Sequence of protein 1:
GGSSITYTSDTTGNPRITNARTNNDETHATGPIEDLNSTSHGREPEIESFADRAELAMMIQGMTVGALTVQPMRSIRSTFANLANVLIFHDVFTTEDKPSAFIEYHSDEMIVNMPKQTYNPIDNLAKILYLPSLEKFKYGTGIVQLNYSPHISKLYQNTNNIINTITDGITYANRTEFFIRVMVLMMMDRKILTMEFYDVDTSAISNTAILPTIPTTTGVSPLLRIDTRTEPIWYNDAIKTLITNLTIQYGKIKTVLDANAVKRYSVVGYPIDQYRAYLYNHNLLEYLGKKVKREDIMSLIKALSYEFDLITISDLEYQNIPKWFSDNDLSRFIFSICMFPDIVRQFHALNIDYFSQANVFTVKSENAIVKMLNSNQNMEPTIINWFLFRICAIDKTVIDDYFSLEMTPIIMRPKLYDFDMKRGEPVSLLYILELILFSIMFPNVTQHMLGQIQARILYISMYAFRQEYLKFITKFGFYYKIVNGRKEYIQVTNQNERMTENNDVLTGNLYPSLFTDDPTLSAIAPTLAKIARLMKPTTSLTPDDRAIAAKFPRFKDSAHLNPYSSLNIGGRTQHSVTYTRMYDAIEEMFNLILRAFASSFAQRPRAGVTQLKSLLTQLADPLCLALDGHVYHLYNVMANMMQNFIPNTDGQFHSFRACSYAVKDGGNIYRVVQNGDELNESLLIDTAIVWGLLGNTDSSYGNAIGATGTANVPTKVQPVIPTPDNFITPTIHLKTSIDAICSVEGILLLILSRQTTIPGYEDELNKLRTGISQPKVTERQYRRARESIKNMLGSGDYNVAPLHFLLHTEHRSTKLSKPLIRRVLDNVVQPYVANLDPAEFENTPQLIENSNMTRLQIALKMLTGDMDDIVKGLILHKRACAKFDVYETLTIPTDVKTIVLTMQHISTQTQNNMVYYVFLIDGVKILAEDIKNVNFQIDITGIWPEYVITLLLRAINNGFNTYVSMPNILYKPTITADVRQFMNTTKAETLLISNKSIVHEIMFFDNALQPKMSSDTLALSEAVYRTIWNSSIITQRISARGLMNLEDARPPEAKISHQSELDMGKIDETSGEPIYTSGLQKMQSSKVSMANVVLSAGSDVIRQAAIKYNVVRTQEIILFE

This data describes a binding interaction between two proteins.

Residue-level contacts at the interface:
Residue T1098 in protein 2 is in contact with residue S395 in protein 1 (closest heavy-atom distance 3.0 Å).
Residue L1034 in protein 2 interacts with residue L149 in protein 1 (closest heavy-atom distance 3.5 Å).
Residue P202 in protein 2 contacts residue D280 in protein 1 (closest heavy-atom distance 2.8 Å).
Residue S1096 in protein 2 contacts residue S395 in protein 1 (closest heavy-atom distance 3.1 Å).
Residue I203 in protein 2 is in contact with residue Y279 in protein 1 (closest heavy-atom distance 2.2 Å).
Residue L1099 in protein 2 contacts residue D396 in protein 1 (closest heavy-atom distance 3.5 Å).
Residue V193 in protein 2 interacts with residue P126 in protein 1 (closest heavy-atom distance 3.5 Å).
Residue R310 in protein 2 interacts with residue P293 in protein 1 (closest heavy-atom distance 3.1 Å).
Residue A1104 in protein 2 contacts residue R155 in protein 1 (closest heavy-atom distance 2.8 Å).
Residue L1099 in protein 2 is in contact with residue I394 in protein 1 (closest heavy-atom distance 3.6 Å).
Residue R310 in protein 2 interacts with residue T294 in protein 1 (closest heavy-atom distance 3.6 Å).
Residue V1060 in protein 2 contacts residue E127 in protein 1 (closest heavy-atom distance 2.9 Å).
Residue T1067 in protein 2 is in contact with residue V151 in protein 1 (closest heavy-atom distance 3.2 Å).
Residue E1103 in protein 2 is in contact with residue R158 in protein 1 (closest heavy-atom distance 3.1 Å).
Residue D1097 in protein 2 contacts residue E107 in protein 1 (closest heavy-atom distance 3.3 Å).
Residue N201 in protein 2 interacts with residue Y279 in protein 1 (closest heavy-atom distance 2.6 Å).
Residue S1096 in protein 2 is in contact with residue T120 in protein 1 (closest heavy-atom distance 3.2 Å).
Residue E1128 in protein 2 is in contact with residue D116 in protein 1 (closest heavy-atom distance 3.5 Å).
Residue T1108 in protein 2 interacts with residue V151 in protein 1 (closest heavy-atom distance 3.1 Å).
Residue D1097 in protein 2 is in contact with residue A1187 in protein 1 (closest heavy-atom distance 2.3 Å).
Residue K1093 in protein 2 is in contact with residue L117 in protein 1 (closest heavy-atom distance 3.5 Å).
Residue L1099 in protein 2 interacts with residue K1189 in protein 1 (closest heavy-atom distance 3.2 Å).
Residue D1129 in protein 2 is in contact with residue L338 in protein 1 (closest heavy-atom distance 1.9 Å).
Residue F1063 in protein 2 contacts residue Q152 in protein 1 (closest heavy-atom distance 3.4 Å).
Residue L1099 in protein 2 contacts residue S395 in protein 1 (closest heavy-atom distance 3.6 Å).
Residue N1038 in protein 2 is in contact with residue L149 in protein 1 (closest heavy-atom distance 3.4 Å).
Residue A1104 in protein 2 contacts residue M154 in protein 1 (closest heavy-atom distance 3.3 Å).
Residue N201 in protein 2 interacts with residue F278 in protein 1 (closest heavy-atom distance 3.6 Å).
Residue D1097 in protein 2 is in contact with residue S395 in protein 1 (closest heavy-atom distance 2.2 Å).
Residue N201 in protein 2 is in contact with residue D280 in protein 1 (closest heavy-atom distance 2.5 Å).
Residue S1096 in protein 2 interacts with residue Q400 in protein 1 (closest heavy-atom distance 3.3 Å).
Residue Y200 in protein 2 is in contact with residue D280 in protein 1 (closest heavy-atom distance 2.3 Å).
Residue P196 in protein 2 interacts with residue I114 in protein 1 (closest heavy-atom distance 2.4 Å).
Residue T1067 in protein 2 is in contact with residue T150 in protein 1 (closest heavy-atom distance 3.6 Å).
Residue N1126 in protein 2 interacts with residue D116 in protein 1 (closest heavy-atom distance 1.8 Å).
Residue E1128 in protein 2 is in contact with residue N118 in protein 1 (closest heavy-atom distance 3.0 Å).
Residue K1093 in protein 2 is in contact with residue H122 in protein 1 (closest heavy-atom distance 2.8 Å).
Residue M1064 in protein 2 is in contact with residue E129 in protein 1 (closest heavy-atom distance 3.5 Å).
Residue N1065 in protein 2 contacts residue Q152 in protein 1 (closest heavy-atom distance 2.6 Å).
Residue N1126 in protein 2 interacts with residue L117 in protein 1 (closest heavy-atom distance 2.8 Å).
Residue Y1106 in protein 2 contacts residue R155 in protein 1 (closest heavy-atom distance 3.6 Å).
Residue Y1106 in protein 2 interacts with residue P153 in protein 1 (closest heavy-atom distance 3.6 Å).
Residue D1097 in protein 2 contacts residue A110 in protein 1 (closest heavy-atom distance 3.1 Å).
Residue A1104 in protein 2 interacts with residue S156 in protein 1 (closest heavy-atom distance 1.5 Å).
Residue D204 in protein 2 contacts residue D282 in protein 1 (closest heavy-atom distance 3.0 Å).
Residue L1127 in protein 2 is in contact with residue N118 in protein 1 (closest heavy-atom distance 3.2 Å).
Residue I1109 in protein 2 contacts residue V151 in protein 1 (closest heavy-atom distance 2.7 Å).
Residue Y220 in protein 2 contacts residue E115 in protein 1 (closest heavy-atom distance 3.4 Å).
Residue L1127 in protein 2 is in contact with residue L117 in protein 1 (closest heavy-atom distance 1.5 Å).
Residue S1095 in protein 2 contacts residue H122 in protein 1 (closest heavy-atom distance 3.6 Å).
Residue L1127 in protein 2 interacts with residue D116 in protein 1 (closest heavy-atom distance 2.0 Å).
Residue N194 in protein 2 is in contact with residue P113 in protein 1 (closest heavy-atom distance 3.0 Å).
Residue D1129 in protein 2 interacts with residue R345 in protein 1 (closest heavy-atom distance 2.0 Å).
Residue V1105 in protein 2 interacts with residue M154 in protein 1 (closest heavy-atom distance 3.1 Å).
Residue V1060 in protein 2 is in contact with residue I128 in protein 1 (closest heavy-atom distance 3.3 Å).
Residue A1069 in protein 2 is in contact with residue L149 in protein 1 (closest heavy-atom distance 3.5 Å).
Residue Y1106 in protein 2 contacts residue M154 in protein 1 (closest heavy-atom distance 3.2 Å).
Residue I286 in protein 2 contacts residue T283 in protein 1 (closest heavy-atom distance 2.3 Å).
Residue M1094 in protein 2 contacts residue H122 in protein 1 (closest heavy-atom distance 3.6 Å).
Residue N194 in protein 2 is in contact with residue G112 in protein 1 (closest heavy-atom distance 2.4 Å).

Sequence of protein 2:
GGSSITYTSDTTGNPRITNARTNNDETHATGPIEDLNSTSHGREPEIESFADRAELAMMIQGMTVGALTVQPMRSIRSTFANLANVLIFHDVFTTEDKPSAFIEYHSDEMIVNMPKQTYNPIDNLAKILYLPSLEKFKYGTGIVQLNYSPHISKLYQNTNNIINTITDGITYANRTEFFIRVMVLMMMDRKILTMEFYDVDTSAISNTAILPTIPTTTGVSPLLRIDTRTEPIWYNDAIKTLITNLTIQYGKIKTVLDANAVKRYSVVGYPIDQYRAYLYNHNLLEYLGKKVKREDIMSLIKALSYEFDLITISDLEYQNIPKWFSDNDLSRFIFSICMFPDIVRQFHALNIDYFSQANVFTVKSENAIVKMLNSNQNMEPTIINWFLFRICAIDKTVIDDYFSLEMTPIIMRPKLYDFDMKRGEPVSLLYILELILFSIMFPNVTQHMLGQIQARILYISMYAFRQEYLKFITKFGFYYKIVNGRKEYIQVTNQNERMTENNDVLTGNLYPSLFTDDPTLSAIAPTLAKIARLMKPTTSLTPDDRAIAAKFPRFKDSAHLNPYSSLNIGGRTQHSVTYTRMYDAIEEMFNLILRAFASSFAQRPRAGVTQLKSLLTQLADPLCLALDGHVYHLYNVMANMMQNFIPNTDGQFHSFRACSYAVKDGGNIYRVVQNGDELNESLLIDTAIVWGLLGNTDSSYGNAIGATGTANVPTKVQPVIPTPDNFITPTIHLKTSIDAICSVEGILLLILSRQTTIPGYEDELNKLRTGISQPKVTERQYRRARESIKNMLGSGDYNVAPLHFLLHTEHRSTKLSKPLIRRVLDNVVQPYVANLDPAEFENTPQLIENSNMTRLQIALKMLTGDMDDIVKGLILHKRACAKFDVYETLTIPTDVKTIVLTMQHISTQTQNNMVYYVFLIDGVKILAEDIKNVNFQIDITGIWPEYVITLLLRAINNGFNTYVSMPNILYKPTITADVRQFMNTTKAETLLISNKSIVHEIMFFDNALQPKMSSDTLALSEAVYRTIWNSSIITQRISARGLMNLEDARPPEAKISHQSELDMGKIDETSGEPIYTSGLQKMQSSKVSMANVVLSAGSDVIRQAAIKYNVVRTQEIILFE